Sequence of protein 1:
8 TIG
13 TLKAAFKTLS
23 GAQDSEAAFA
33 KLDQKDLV

The following describes two proteins that form a bound complex.

Contacts between the two chains:
Residue L36 in protein 2 interacts with residue D35 in protein 1 (closest heavy-atom distance 3.7 Å).
Residue V10 in protein 2 is in contact with residue A17 in protein 1 (closest heavy-atom distance 3.9 Å).
Residue S62 in protein 2 is in contact with residue D38 in protein 1 (closest heavy-atom distance 3.4 Å).
Residue L36 in protein 2 contacts residue L14 in protein 1 (closest heavy-atom distance 3.6 Å).
Residue K37 in protein 2 interacts with residue D35 in protein 1 (closest heavy-atom distance 3.0 Å).
Residue I14 in protein 2 contacts residue L21 in protein 1 (closest heavy-atom distance 3.7 Å).
Residue A13 in protein 2 interacts with residue T13 in protein 1 (closest heavy-atom distance 3.8 Å).
Residue S29 in protein 2 interacts with residue L34 in protein 1 (closest heavy-atom distance 4.0 Å).
Residue F48 in protein 2 contacts residue L39 in protein 1 (closest heavy-atom distance 3.5 Å).
Residue F95 in protein 2 is in contact with residue I9 in protein 1 (closest heavy-atom distance 3.3 Å).
Residue R63 in protein 2 interacts with residue D35 in protein 1 (closest heavy-atom distance 4.2 Å).
Residue F35 in protein 2 contacts residue I9 in protein 1 (closest heavy-atom distance 3.8 Å).
Residue V10 in protein 2 contacts residue T20 in protein 1 (closest heavy-atom distance 4.3 Å).
Residue R63 in protein 2 contacts residue Q36 in protein 1 (closest heavy-atom distance 3.4 Å).
Residue G40 in protein 2 is in contact with residue I9 in protein 1 (closest heavy-atom distance 2.8 Å).
Residue V10 in protein 2 contacts residue A16 in protein 1 (closest heavy-atom distance 3.9 Å).
Residue G40 in protein 2 contacts residue T8 in protein 1 (closest heavy-atom distance 3.1 Å).
Residue L36 in protein 2 contacts residue F31 in protein 1 (closest heavy-atom distance 3.7 Å).
Residue S39 in protein 2 contacts residue T8 in protein 1 (closest heavy-atom distance 3.6 Å).
Residue I14 in protein 2 contacts residue A17 in protein 1 (closest heavy-atom distance 3.8 Å).
Residue R63 in protein 2 interacts with residue D38 in protein 1 (closest heavy-atom distance 2.7 Å).
Residue K37 in protein 2 is in contact with residue K37 in protein 1 (closest heavy-atom distance 2.8 Å).
Residue K37 in protein 2 contacts residue L34 in protein 1 (closest heavy-atom distance 2.9 Å).
Residue T32 in protein 2 contacts residue L34 in protein 1 (closest heavy-atom distance 4.2 Å).
Residue A34 in protein 2 is in contact with residue L39 in protein 1 (closest heavy-atom distance 3.6 Å).
Residue S39 in protein 2 interacts with residue I9 in protein 1 (closest heavy-atom distance 4.5 Å).
Residue F35 in protein 2 contacts residue L14 in protein 1 (closest heavy-atom distance 3.8 Å).
Residue Q33 in protein 2 interacts with residue K33 in protein 1 (closest heavy-atom distance 4.7 Å).
Residue Q33 in protein 2 interacts with residue K37 in protein 1 (closest heavy-atom distance 3.0 Å).
Residue R96 in protein 2 interacts with residue D35 in protein 1 (closest heavy-atom distance 2.7 Å).
Residue E9 in protein 2 is in contact with residue T13 in protein 1 (closest heavy-atom distance 3.4 Å).
Residue I17 in protein 2 is in contact with residue L14 in protein 1 (closest heavy-atom distance 4.0 Å).
Residue L28 in protein 2 is in contact with residue L21 in protein 1 (closest heavy-atom distance 3.9 Å).
Residue I16 in protein 2 interacts with residue I9 in protein 1 (closest heavy-atom distance 4.3 Å).
Residue T32 in protein 2 is in contact with residue L14 in protein 1 (closest heavy-atom distance 3.8 Å).
Residue E41 in protein 2 is in contact with residue T8 in protein 1 (closest heavy-atom distance 4.0 Å).
Residue Q33 in protein 2 interacts with residue L39 in protein 1 (closest heavy-atom distance 3.0 Å).
Residue A13 in protein 2 interacts with residue A17 in protein 1 (closest heavy-atom distance 4.0 Å).
Residue T32 in protein 2 contacts residue F18 in protein 1 (closest heavy-atom distance 3.5 Å).
Residue I60 in protein 2 is in contact with residue L39 in protein 1 (closest heavy-atom distance 4.3 Å).
Residue V10 in protein 2 contacts residue T13 in protein 1 (closest heavy-atom distance 4.0 Å).
Residue K37 in protein 2 contacts residue D38 in protein 1 (closest heavy-atom distance 4.5 Å).
Residue Q33 in protein 2 contacts residue D38 in protein 1 (closest heavy-atom distance 4.0 Å).
Residue T32 in protein 2 interacts with residue F31 in protein 1 (closest heavy-atom distance 3.9 Å).
Residue T30 in protein 2 contacts residue L39 in protein 1 (closest heavy-atom distance 4.7 Å).
Residue L36 in protein 2 interacts with residue L34 in protein 1 (closest heavy-atom distance 3.9 Å).
Residue K37 in protein 2 contacts residue Q36 in protein 1 (closest heavy-atom distance 4.5 Å).
Residue I17 in protein 2 interacts with residue A17 in protein 1 (closest heavy-atom distance 3.7 Å).
Residue L28 in protein 2 contacts residue S22 in protein 1 (closest heavy-atom distance 3.5 Å).
Residue S29 in protein 2 contacts residue F18 in protein 1 (closest heavy-atom distance 3.9 Å).
Residue Q33 in protein 2 is in contact with residue L34 in protein 1 (closest heavy-atom distance 3.1 Å).
Residue L28 in protein 2 is in contact with residue F18 in protein 1 (closest heavy-atom distance 3.7 Å).
Residue V5 in protein 2 interacts with residue A16 in protein 1 (closest heavy-atom distance 3.9 Å).
Residue R18 in protein 2 is in contact with residue L21 in protein 1 (closest heavy-atom distance 4.2 Å).
Residue A13 in protein 2 interacts with residue I9 in protein 1 (closest heavy-atom distance 3.9 Å).
Residue I17 in protein 2 interacts with residue L21 in protein 1 (closest heavy-atom distance 3.8 Å).
Residue F95 in protein 2 is in contact with residue G10 in protein 1 (closest heavy-atom distance 4.0 Å).
Residue K37 in protein 2 interacts with residue L39 in protein 1 (closest heavy-atom distance 3.8 Å).
Residue I14 in protein 2 interacts with residue T20 in protein 1 (closest heavy-atom distance 3.8 Å).
Residue V5 in protein 2 is in contact with residue T13 in protein 1 (closest heavy-atom distance 3.8 Å).

Sequence of protein 2:
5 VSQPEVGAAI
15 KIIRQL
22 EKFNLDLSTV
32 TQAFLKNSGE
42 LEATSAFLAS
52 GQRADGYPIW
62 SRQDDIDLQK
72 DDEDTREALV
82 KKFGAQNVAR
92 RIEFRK